Sequence of the second protein:
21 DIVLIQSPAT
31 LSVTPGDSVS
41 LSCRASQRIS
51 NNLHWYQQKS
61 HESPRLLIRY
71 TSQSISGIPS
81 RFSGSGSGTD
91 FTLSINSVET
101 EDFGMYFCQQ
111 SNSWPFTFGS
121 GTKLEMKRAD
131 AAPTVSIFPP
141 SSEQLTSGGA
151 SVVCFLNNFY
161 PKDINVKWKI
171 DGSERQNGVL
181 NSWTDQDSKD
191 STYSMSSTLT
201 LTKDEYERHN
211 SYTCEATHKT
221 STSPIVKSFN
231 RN

Sequence of the first protein:
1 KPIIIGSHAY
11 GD

These two protein chains interact to form a complex.

Contacts between the two chains:
Residue Y56 in the second protein is in contact with residue I5 in the first protein (closest heavy-atom distance 3.9 Å).
Residue Y70 in the second protein interacts with residue I4 in the first protein (closest heavy-atom distance 3.5 Å).
Residue Q109 in the second protein contacts residue I5 in the first protein (closest heavy-atom distance 4.0 Å).
Residue H54 in the second protein contacts residue I5 in the first protein (closest heavy-atom distance 3.7 Å).
Residue S76 in the second protein is in contact with residue Y10 in the first protein (closest heavy-atom distance 3.9 Å).
Residue S111 in the second protein interacts with residue I5 in the first protein (closest heavy-atom distance 3.9 Å).
Residue R69 in the second protein interacts with residue G6 in the first protein (closest heavy-atom distance 3.4 Å).
Residue R69 in the second protein contacts residue I4 in the first protein (closest heavy-atom distance 4.0 Å).
Residue R69 in the second protein interacts with residue I5 in the first protein (closest heavy-atom distance 2.9 Å).
Residue F116 in the second protein interacts with residue I5 in the first protein (closest heavy-atom distance 4.0 Å).
Residue Y70 in the second protein interacts with residue I3 in the first protein (closest heavy-atom distance 4.5 Å).
Residue I75 in the second protein contacts residue Y10 in the first protein (closest heavy-atom distance 3.2 Å).
Residue L66 in the second protein contacts residue G6 in the first protein (closest heavy-atom distance 3.7 Å).
Residue L66 in the second protein is in contact with residue Y10 in the first protein (closest heavy-atom distance 4.2 Å).
Residue R69 in the second protein contacts residue S7 in the first protein (closest heavy-atom distance 3.5 Å).
Residue R69 in the second protein contacts residue D12 in the first protein (closest heavy-atom distance 4.0 Å).
Residue L66 in the second protein contacts residue I5 in the first protein (closest heavy-atom distance 4.0 Å).
Residue Y70 in the second protein interacts with residue I5 in the first protein (closest heavy-atom distance 3.0 Å).
Residue R69 in the second protein interacts with residue Y10 in the first protein (closest heavy-atom distance 3.2 Å).
Residue F116 in the second protein interacts with residue I3 in the first protein (closest heavy-atom distance 3.8 Å).
Residue R69 in the second protein contacts residue G11 in the first protein (closest heavy-atom distance 2.9 Å).